Sequence of chain B:
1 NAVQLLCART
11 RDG

This data describes a binding interaction between two proteins.

Residue-level contacts at the interface:
Residue A871 in chain A contacts residue V3 in chain B (closest heavy-atom distance 3.9 Å).
Residue F1005 in chain A contacts residue R9 in chain B (closest heavy-atom distance 3.6 Å).
Residue P360 in chain A is in contact with residue R11 in chain B (closest heavy-atom distance 4.2 Å).
Residue L928 in chain A interacts with residue L6 in chain B (closest heavy-atom distance 4.5 Å).
Residue F1005 in chain A interacts with residue T10 in chain B (closest heavy-atom distance 4.8 Å).
Residue A843 in chain A contacts residue N1 in chain B (closest heavy-atom distance 3.3 Å).
Residue W955 in chain A interacts with residue R9 in chain B (closest heavy-atom distance 4.8 Å).
Residue A836 in chain A contacts residue V3 in chain B (closest heavy-atom distance 4.5 Å).
Residue M912 in chain A is in contact with residue L6 in chain B (closest heavy-atom distance 3.5 Å).
Residue A383 in chain A contacts residue R11 in chain B (closest heavy-atom distance 3.4 Å).
Residue R329 in chain A interacts with residue D12 in chain B (closest heavy-atom distance 4.2 Å).
Residue L914 in chain A interacts with residue L6 in chain B (closest heavy-atom distance 3.7 Å).
Residue V362 in chain A contacts residue T10 in chain B (closest heavy-atom distance 3.9 Å).
Residue L816 in chain A contacts residue V3 in chain B (closest heavy-atom distance 3.9 Å).
Residue E844 in chain A contacts residue N1 in chain B (closest heavy-atom distance 4.8 Å).
Residue A843 in chain A is in contact with residue V3 in chain B (closest heavy-atom distance 4.8 Å).
Residue N972 in chain A contacts residue R9 in chain B (closest heavy-atom distance 4.6 Å).
Residue P840 in chain A contacts residue Q4 in chain B (closest heavy-atom distance 4.4 Å).
Residue R329 in chain A contacts residue R11 in chain B (closest heavy-atom distance 3.8 Å).
Residue V1035 in chain A contacts residue R11 in chain B (closest heavy-atom distance 3.8 Å).
Residue V838 in chain A interacts with residue Q4 in chain B (closest heavy-atom distance 3.8 Å).
Residue Y839 in chain A interacts with residue N1 in chain B (closest heavy-atom distance 3.1 Å).
Residue Y814 in chain A is in contact with residue V3 in chain B (closest heavy-atom distance 3.8 Å).
Residue N1007 in chain A is in contact with residue T10 in chain B (closest heavy-atom distance 2.8 Å).
Residue Y915 in chain A contacts residue R9 in chain B (closest heavy-atom distance 2.6 Å).
Residue P840 in chain A contacts residue N1 in chain B (closest heavy-atom distance 4.3 Å).
Residue V1035 in chain A contacts residue R9 in chain B (closest heavy-atom distance 4.4 Å).
Residue Y873 in chain A contacts residue L6 in chain B (closest heavy-atom distance 3.8 Å).
Residue N1007 in chain A interacts with residue R9 in chain B (closest heavy-atom distance 4.9 Å).
Residue E844 in chain A is in contact with residue A2 in chain B (closest heavy-atom distance 4.7 Å).
Residue I361 in chain A interacts with residue T10 in chain B (closest heavy-atom distance 4.9 Å).
Residue L914 in chain A contacts residue R9 in chain B (closest heavy-atom distance 4.2 Å).
Residue F1005 in chain A contacts residue D12 in chain B (closest heavy-atom distance 4.1 Å).
Residue F384 in chain A contacts residue R11 in chain B (closest heavy-atom distance 3.6 Å).
Residue R724 in chain A interacts with residue C7 in chain B (closest heavy-atom distance 3.2 Å).
Residue Y814 in chain A is in contact with residue Q4 in chain B (closest heavy-atom distance 3.0 Å).
Residue R329 in chain A is in contact with residue G13 in chain B (closest heavy-atom distance 3.9 Å).
Residue S957 in chain A interacts with residue R9 in chain B (closest heavy-atom distance 4.0 Å).
Residue V362 in chain A is in contact with residue R11 in chain B (closest heavy-atom distance 4.9 Å).
Residue P845 in chain A is in contact with residue V3 in chain B (closest heavy-atom distance 3.5 Å).
Residue R724 in chain A interacts with residue R11 in chain B (closest heavy-atom distance 4.3 Å).
Residue V838 in chain A interacts with residue N1 in chain B (closest heavy-atom distance 3.9 Å).
Residue V1035 in chain A interacts with residue T10 in chain B (closest heavy-atom distance 3.2 Å).
Residue A843 in chain A contacts residue A2 in chain B (closest heavy-atom distance 2.8 Å).
Residue L928 in chain A contacts residue R9 in chain B (closest heavy-atom distance 4.6 Å).
Residue F974 in chain A interacts with residue D12 in chain B (closest heavy-atom distance 4.7 Å).
Residue P845 in chain A contacts residue N1 in chain B (closest heavy-atom distance 4.8 Å).
Residue M956 in chain A interacts with residue R9 in chain B (closest heavy-atom distance 3.1 Å).
Residue Y873 in chain A contacts residue V3 in chain B (closest heavy-atom distance 3.6 Å).
Residue L330 in chain A interacts with residue R11 in chain B (closest heavy-atom distance 4.4 Å).
Residue L816 in chain A interacts with residue C7 in chain B (closest heavy-atom distance 4.5 Å).
Residue N1007 in chain A interacts with residue R11 in chain B (closest heavy-atom distance 4.9 Å).
Residue Y814 in chain A interacts with residue C7 in chain B (closest heavy-atom distance 4.2 Å).
Residue M912 in chain A contacts residue A2 in chain B (closest heavy-atom distance 4.2 Å).
Residue E789 in chain A is in contact with residue R11 in chain B (closest heavy-atom distance 4.8 Å).
Residue E842 in chain A is in contact with residue N1 in chain B (closest heavy-atom distance 2.8 Å).
Residue Y873 in chain A is in contact with residue A2 in chain B (closest heavy-atom distance 3.7 Å).
Residue V1035 in chain A contacts residue D12 in chain B (closest heavy-atom distance 3.7 Å).
Residue P360 in chain A contacts residue T10 in chain B (closest heavy-atom distance 4.5 Å).
Residue V838 in chain A is in contact with residue V3 in chain B (closest heavy-atom distance 3.6 Å).

Sequence of chain A:
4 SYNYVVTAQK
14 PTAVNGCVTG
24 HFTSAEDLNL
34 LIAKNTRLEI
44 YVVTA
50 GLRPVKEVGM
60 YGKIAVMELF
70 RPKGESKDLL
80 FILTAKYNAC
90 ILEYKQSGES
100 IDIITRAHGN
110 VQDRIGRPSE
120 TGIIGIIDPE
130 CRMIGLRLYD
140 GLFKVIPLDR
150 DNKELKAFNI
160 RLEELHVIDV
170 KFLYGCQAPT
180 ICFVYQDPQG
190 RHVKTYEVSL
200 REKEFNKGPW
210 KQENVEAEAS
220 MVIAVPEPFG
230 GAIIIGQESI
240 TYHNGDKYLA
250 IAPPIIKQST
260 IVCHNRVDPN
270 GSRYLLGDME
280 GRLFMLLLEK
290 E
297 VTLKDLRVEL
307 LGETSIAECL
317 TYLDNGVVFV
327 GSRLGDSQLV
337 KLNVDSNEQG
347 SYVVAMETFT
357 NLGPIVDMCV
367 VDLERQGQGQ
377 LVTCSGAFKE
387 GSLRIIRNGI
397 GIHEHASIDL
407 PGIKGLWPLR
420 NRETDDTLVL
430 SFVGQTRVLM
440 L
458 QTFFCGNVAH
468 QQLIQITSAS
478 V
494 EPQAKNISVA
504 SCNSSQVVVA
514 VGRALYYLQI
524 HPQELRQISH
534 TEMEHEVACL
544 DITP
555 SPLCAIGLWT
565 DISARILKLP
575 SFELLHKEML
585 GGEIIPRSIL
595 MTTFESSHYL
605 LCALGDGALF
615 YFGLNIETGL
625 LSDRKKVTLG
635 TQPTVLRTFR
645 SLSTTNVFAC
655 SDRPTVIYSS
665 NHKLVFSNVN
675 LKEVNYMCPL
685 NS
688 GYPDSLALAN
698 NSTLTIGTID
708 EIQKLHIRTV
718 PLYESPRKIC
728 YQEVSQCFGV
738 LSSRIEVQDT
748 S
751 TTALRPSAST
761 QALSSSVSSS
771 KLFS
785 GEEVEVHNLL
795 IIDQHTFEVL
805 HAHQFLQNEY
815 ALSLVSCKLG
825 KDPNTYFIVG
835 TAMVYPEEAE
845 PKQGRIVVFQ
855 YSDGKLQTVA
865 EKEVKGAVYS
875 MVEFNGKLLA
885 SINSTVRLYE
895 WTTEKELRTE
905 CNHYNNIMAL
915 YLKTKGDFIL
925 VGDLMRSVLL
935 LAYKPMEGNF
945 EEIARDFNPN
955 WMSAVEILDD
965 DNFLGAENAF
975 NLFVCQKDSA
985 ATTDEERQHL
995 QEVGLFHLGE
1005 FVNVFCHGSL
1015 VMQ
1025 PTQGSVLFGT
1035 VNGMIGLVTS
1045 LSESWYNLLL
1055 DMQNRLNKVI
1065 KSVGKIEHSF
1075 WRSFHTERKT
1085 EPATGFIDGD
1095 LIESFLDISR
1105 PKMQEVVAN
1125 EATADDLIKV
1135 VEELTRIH